The following describes two proteins that form a bound complex.

Sequence of the second protein:
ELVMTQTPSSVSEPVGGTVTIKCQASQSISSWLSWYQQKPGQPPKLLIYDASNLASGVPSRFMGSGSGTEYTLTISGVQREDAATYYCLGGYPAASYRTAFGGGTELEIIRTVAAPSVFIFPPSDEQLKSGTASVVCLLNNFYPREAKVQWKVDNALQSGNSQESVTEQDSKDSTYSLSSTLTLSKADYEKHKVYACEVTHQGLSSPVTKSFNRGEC

Sequence of the first protein:
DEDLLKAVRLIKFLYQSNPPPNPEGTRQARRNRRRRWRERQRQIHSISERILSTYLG

Contacts between the two chains:
Residue A95 in the second protein is in contact with residue D10 in the first protein (closest heavy-atom distance 3.4 Å).
Residue A95 in the second protein is in contact with residue Y62 in the first protein (closest heavy-atom distance 3.0 Å).
Residue A94 in the second protein interacts with residue A14 in the first protein (closest heavy-atom distance 4.3 Å).
Residue W32 in the second protein contacts residue I54 in the first protein (closest heavy-atom distance 4.1 Å).
Residue S30 in the second protein interacts with residue R57 in the first protein (closest heavy-atom distance 3.3 Å).
Residue W32 in the second protein contacts residue R57 in the first protein (closest heavy-atom distance 3.1 Å).
Residue S28 in the second protein contacts residue T61 in the first protein (closest heavy-atom distance 4.0 Å).
Residue A95 in the second protein interacts with residue T61 in the first protein (closest heavy-atom distance 3.8 Å).
Residue Y92 in the second protein interacts with residue I54 in the first protein (closest heavy-atom distance 3.9 Å).
Residue A94 in the second protein is in contact with residue L17 in the first protein (closest heavy-atom distance 4.0 Å).
Residue S96 in the second protein contacts residue T61 in the first protein (closest heavy-atom distance 2.6 Å).
Residue Y97 in the second protein contacts residue T61 in the first protein (closest heavy-atom distance 3.6 Å).
Residue A94 in the second protein is in contact with residue Y62 in the first protein (closest heavy-atom distance 2.6 Å).
Residue S96 in the second protein contacts residue D10 in the first protein (closest heavy-atom distance 4.4 Å).
Residue W32 in the second protein contacts residue I58 in the first protein (closest heavy-atom distance 4.7 Å).
Residue Y92 in the second protein is in contact with residue I58 in the first protein (closest heavy-atom distance 4.0 Å).
Residue S96 in the second protein interacts with residue Y62 in the first protein (closest heavy-atom distance 3.6 Å).
Residue A94 in the second protein is in contact with residue I58 in the first protein (closest heavy-atom distance 3.7 Å).
Residue D50 in the second protein is in contact with residue R57 in the first protein (closest heavy-atom distance 4.8 Å).
Residue S31 in the second protein interacts with residue R57 in the first protein (closest heavy-atom distance 3.1 Å).